Sequence of protein 1:
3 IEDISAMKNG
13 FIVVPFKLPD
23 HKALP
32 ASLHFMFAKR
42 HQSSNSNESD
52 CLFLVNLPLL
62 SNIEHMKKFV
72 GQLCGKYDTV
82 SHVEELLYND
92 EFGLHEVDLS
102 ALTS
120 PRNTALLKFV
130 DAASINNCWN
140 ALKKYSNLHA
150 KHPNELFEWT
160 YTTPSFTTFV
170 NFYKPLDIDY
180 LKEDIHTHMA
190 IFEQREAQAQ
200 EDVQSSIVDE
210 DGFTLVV

Sequence of protein 2:
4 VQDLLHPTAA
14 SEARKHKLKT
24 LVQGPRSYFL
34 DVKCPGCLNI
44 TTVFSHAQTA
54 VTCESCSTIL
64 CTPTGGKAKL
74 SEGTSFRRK

Interface contacts:
Residue D208 in protein 1 contacts residue E75 in protein 2 (closest heavy-atom distance 3.4 Å).
Residue F212 in protein 1 interacts with residue G76 in protein 2 (closest heavy-atom distance 3.6 Å).
Residue V215 in protein 1 interacts with residue T61 in protein 2 (closest heavy-atom distance 3.5 Å).
Residue D208 in protein 1 interacts with residue G76 in protein 2 (closest heavy-atom distance 3.7 Å).

This data describes a binding interaction between two proteins.